Sequence of protein 1:
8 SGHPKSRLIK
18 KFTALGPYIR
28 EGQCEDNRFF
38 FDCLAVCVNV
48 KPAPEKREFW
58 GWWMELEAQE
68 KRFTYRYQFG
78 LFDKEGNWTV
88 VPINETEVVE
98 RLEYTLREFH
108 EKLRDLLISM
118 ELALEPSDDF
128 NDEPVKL

Sequence of protein 2:
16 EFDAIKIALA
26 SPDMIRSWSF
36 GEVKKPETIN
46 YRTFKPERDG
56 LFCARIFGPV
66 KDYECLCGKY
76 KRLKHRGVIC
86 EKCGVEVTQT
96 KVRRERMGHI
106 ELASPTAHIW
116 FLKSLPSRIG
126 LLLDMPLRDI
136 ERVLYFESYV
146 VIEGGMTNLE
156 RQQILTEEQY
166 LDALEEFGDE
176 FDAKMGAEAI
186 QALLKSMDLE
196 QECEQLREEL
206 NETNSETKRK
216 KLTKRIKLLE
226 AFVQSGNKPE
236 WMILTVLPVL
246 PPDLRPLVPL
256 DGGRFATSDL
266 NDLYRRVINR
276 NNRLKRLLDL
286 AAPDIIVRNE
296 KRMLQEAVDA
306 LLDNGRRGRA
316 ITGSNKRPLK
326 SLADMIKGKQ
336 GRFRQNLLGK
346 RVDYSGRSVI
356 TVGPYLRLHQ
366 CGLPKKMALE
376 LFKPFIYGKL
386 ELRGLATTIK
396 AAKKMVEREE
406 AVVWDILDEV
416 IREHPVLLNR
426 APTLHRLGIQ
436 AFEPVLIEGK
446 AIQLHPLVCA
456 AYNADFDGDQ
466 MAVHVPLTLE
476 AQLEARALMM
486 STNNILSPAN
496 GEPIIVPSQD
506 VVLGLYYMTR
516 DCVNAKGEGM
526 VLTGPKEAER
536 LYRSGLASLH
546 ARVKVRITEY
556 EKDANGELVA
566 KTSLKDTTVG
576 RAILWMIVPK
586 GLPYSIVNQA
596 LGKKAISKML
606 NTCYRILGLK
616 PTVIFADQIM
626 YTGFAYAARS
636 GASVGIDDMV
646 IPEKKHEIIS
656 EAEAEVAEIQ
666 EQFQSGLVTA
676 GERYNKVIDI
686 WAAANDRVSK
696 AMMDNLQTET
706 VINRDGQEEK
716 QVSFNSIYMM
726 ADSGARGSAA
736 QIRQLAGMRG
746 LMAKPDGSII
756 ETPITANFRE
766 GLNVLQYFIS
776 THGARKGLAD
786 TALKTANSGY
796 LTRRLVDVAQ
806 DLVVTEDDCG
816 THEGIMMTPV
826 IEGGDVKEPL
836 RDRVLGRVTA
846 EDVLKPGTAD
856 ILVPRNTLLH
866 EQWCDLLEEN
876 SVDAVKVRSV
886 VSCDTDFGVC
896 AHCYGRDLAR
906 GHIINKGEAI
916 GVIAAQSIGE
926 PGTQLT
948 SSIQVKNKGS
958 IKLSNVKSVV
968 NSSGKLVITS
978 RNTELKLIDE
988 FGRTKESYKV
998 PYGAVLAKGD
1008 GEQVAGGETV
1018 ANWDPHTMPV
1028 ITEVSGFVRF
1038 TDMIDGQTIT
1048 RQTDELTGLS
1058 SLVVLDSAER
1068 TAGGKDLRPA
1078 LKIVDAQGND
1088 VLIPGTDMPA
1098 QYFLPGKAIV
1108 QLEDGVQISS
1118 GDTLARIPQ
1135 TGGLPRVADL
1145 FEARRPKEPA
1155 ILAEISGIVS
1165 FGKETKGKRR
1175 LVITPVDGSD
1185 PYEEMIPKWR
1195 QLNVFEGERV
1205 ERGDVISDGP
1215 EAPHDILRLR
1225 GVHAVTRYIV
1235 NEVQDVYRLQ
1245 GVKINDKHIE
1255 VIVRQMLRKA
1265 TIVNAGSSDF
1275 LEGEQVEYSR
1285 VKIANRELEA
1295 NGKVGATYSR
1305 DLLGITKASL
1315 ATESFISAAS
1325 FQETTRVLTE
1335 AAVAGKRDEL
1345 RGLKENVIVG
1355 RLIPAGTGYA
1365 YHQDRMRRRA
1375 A

Contacts between the two chains:
Residue E170 in protein 2 interacts with residue S13 in protein 1 (closest heavy-atom distance 4.1 Å).
Residue E170 in protein 2 is in contact with residue R14 in protein 1 (closest heavy-atom distance 3.3 Å).

These two protein chains interact to form a complex.